Sequence of protein 1:
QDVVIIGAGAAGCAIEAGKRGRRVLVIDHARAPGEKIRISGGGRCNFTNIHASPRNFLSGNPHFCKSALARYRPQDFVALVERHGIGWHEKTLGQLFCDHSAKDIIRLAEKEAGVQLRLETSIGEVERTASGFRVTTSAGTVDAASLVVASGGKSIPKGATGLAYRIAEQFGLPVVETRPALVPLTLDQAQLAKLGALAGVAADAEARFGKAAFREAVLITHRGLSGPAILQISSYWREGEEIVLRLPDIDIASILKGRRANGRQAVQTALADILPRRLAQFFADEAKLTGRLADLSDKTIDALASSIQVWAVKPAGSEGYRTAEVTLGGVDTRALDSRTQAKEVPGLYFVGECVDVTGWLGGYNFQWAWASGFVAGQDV

Interface contacts:
Residue D308 in protein 2 is in contact with residue R313 in protein 1 (closest heavy-atom distance 3.0 Å).
Residue D308 in protein 2 interacts with residue V234 in protein 1 (closest heavy-atom distance 3.5 Å).
Residue A250 in protein 2 contacts residue D283 in protein 1 (closest heavy-atom distance 4.4 Å).
Residue A250 in protein 2 interacts with residue I284 in protein 1 (closest heavy-atom distance 3.8 Å).
Residue D283 in protein 2 contacts residue D283 in protein 1 (closest heavy-atom distance 4.0 Å).
Residue K120 in protein 2 interacts with residue D285 in protein 1 (closest heavy-atom distance 4.3 Å).
Residue D285 in protein 2 contacts residue T121 in protein 1 (closest heavy-atom distance 4.8 Å).
Residue D237 in protein 2 is in contact with residue D283 in protein 1 (closest heavy-atom distance 2.3 Å).
Residue A235 in protein 2 interacts with residue D308 in protein 1 (closest heavy-atom distance 3.0 Å).
Residue R312 in protein 2 contacts residue R312 in protein 1 (closest heavy-atom distance 3.8 Å).
Residue D283 in protein 2 contacts residue E249 in protein 1 (closest heavy-atom distance 3.2 Å).
Residue L252 in protein 2 interacts with residue I289 in protein 1 (closest heavy-atom distance 4.8 Å).
Residue I284 in protein 2 is in contact with residue D237 in protein 1 (closest heavy-atom distance 3.5 Å).
Residue I309 in protein 2 interacts with residue A235 in protein 1 (closest heavy-atom distance 3.7 Å).
Residue A236 in protein 2 contacts residue I284 in protein 1 (closest heavy-atom distance 4.5 Å).
Residue A307 in protein 2 is in contact with residue P311 in protein 1 (closest heavy-atom distance 3.0 Å).
Residue R313 in protein 2 contacts residue D308 in protein 1 (closest heavy-atom distance 3.0 Å).
Residue I309 in protein 2 is in contact with residue P311 in protein 1 (closest heavy-atom distance 3.6 Å).
Residue I289 in protein 2 is in contact with residue A235 in protein 1 (closest heavy-atom distance 4.0 Å).
Residue A307 in protein 2 is in contact with residue R312 in protein 1 (closest heavy-atom distance 3.5 Å).
Residue D283 in protein 2 contacts residue P282 in protein 1 (closest heavy-atom distance 3.2 Å).
Residue G233 in protein 2 interacts with residue D308 in protein 1 (closest heavy-atom distance 4.0 Å).
Residue I284 in protein 2 interacts with residue A236 in protein 1 (closest heavy-atom distance 4.5 Å).
Residue E249 in protein 2 contacts residue D283 in protein 1 (closest heavy-atom distance 3.2 Å).
Residue I289 in protein 2 contacts residue L252 in protein 1 (closest heavy-atom distance 4.8 Å).
Residue P311 in protein 2 contacts residue L310 in protein 1 (closest heavy-atom distance 3.5 Å).
Residue L310 in protein 2 contacts residue L310 in protein 1 (closest heavy-atom distance 4.3 Å).
Residue P311 in protein 2 interacts with residue D308 in protein 1 (closest heavy-atom distance 3.6 Å).
Residue R312 in protein 2 contacts residue L310 in protein 1 (closest heavy-atom distance 4.6 Å).
Residue L310 in protein 2 interacts with residue R312 in protein 1 (closest heavy-atom distance 4.6 Å).
Residue T121 in protein 2 is in contact with residue R279 in protein 1 (closest heavy-atom distance 3.5 Å).
Residue D283 in protein 2 is in contact with residue R248 in protein 1 (closest heavy-atom distance 3.6 Å).
Residue D308 in protein 2 contacts residue P311 in protein 1 (closest heavy-atom distance 3.6 Å).
Residue T121 in protein 2 contacts residue D285 in protein 1 (closest heavy-atom distance 4.8 Å).
Residue A235 in protein 2 is in contact with residue I289 in protein 1 (closest heavy-atom distance 4.0 Å).
Residue E249 in protein 2 is in contact with residue D285 in protein 1 (closest heavy-atom distance 3.9 Å).
Residue E249 in protein 2 contacts residue I284 in protein 1 (closest heavy-atom distance 3.5 Å).
Residue D237 in protein 2 contacts residue I284 in protein 1 (closest heavy-atom distance 3.5 Å).
Residue I284 in protein 2 interacts with residue A250 in protein 1 (closest heavy-atom distance 3.8 Å).
Residue D308 in protein 2 interacts with residue A235 in protein 1 (closest heavy-atom distance 3.0 Å).
Residue D285 in protein 2 contacts residue K120 in protein 1 (closest heavy-atom distance 4.3 Å).
Residue R279 in protein 2 contacts residue T121 in protein 1 (closest heavy-atom distance 3.5 Å).
Residue A235 in protein 2 is in contact with residue I309 in protein 1 (closest heavy-atom distance 3.7 Å).
Residue I284 in protein 2 interacts with residue E249 in protein 1 (closest heavy-atom distance 3.5 Å).
Residue V234 in protein 2 contacts residue D308 in protein 1 (closest heavy-atom distance 3.5 Å).
Residue D283 in protein 2 is in contact with residue D237 in protein 1 (closest heavy-atom distance 2.3 Å).
Residue R312 in protein 2 interacts with residue A307 in protein 1 (closest heavy-atom distance 3.5 Å).
Residue D308 in protein 2 is in contact with residue G233 in protein 1 (closest heavy-atom distance 4.0 Å).
Residue R248 in protein 2 contacts residue D283 in protein 1 (closest heavy-atom distance 3.6 Å).
Residue D285 in protein 2 interacts with residue E249 in protein 1 (closest heavy-atom distance 3.9 Å).
Residue P282 in protein 2 is in contact with residue D237 in protein 1 (closest heavy-atom distance 3.6 Å).
Residue D283 in protein 2 contacts residue A250 in protein 1 (closest heavy-atom distance 4.4 Å).
Residue D237 in protein 2 contacts residue P282 in protein 1 (closest heavy-atom distance 3.6 Å).
Residue P311 in protein 2 contacts residue P311 in protein 1 (closest heavy-atom distance 4.3 Å).
Residue P282 in protein 2 interacts with residue D283 in protein 1 (closest heavy-atom distance 3.2 Å).
Residue I289 in protein 2 interacts with residue A250 in protein 1 (closest heavy-atom distance 4.2 Å).
Residue P311 in protein 2 interacts with residue I309 in protein 1 (closest heavy-atom distance 3.6 Å).
Residue A250 in protein 2 interacts with residue I289 in protein 1 (closest heavy-atom distance 4.2 Å).
Residue L310 in protein 2 is in contact with residue P311 in protein 1 (closest heavy-atom distance 3.5 Å).
Residue P311 in protein 2 contacts residue A307 in protein 1 (closest heavy-atom distance 3.0 Å).

These two protein chains interact to form a complex.

Sequence of protein 2:
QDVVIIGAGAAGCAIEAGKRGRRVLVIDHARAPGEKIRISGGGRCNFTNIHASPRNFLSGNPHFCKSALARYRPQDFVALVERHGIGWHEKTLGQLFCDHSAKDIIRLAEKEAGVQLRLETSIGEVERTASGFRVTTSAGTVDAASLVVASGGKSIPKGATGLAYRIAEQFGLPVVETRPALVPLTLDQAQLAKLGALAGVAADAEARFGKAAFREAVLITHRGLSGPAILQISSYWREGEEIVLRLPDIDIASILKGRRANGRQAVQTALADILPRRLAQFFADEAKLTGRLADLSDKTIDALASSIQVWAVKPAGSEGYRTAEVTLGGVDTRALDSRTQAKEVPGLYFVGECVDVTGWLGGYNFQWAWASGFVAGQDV